Sequence of the second protein:
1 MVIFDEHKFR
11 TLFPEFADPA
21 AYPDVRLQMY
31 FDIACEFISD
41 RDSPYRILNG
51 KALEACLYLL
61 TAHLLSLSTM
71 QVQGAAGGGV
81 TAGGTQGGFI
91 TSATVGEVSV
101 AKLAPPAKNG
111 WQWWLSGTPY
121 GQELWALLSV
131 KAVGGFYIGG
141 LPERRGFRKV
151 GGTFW

The following describes two proteins that form a bound complex.

Residue-level contacts at the interface:
Residue F228 in the first protein interacts with residue I138 in the second protein (closest heavy-atom distance 4.8 Å).
Residue K220 in the first protein interacts with residue W111 in the second protein (closest heavy-atom distance 4.0 Å).
Residue I236 in the first protein interacts with residue G139 in the second protein (closest heavy-atom distance 4.1 Å).
Residue P203 in the first protein is in contact with residue F147 in the second protein (closest heavy-atom distance 3.8 Å).
Residue R197 in the first protein contacts residue K149 in the second protein (closest heavy-atom distance 3.4 Å).
Residue N200 in the first protein is in contact with residue F147 in the second protein (closest heavy-atom distance 4.1 Å).
Residue N229 in the first protein is in contact with residue I138 in the second protein (closest heavy-atom distance 3.9 Å).
Residue I222 in the first protein interacts with residue L48 in the second protein (closest heavy-atom distance 4.3 Å).
Residue R197 in the first protein is in contact with residue V150 in the second protein (closest heavy-atom distance 3.3 Å).
Residue N224 in the first protein contacts residue S39 in the second protein (closest heavy-atom distance 3.7 Å).
Residue A233 in the first protein interacts with residue I138 in the second protein (closest heavy-atom distance 4.2 Å).
Residue E219 in the first protein interacts with residue W111 in the second protein (closest heavy-atom distance 4.8 Å).
Residue I222 in the first protein contacts residue L128 in the second protein (closest heavy-atom distance 4.0 Å).
Residue A223 in the first protein is in contact with residue S39 in the second protein (closest heavy-atom distance 3.7 Å).
Residue V218 in the first protein contacts residue G134 in the second protein (closest heavy-atom distance 4.6 Å).
Residue K220 in the first protein interacts with residue N109 in the second protein (closest heavy-atom distance 3.6 Å).
Residue E225 in the first protein is in contact with residue Y45 in the second protein (closest heavy-atom distance 4.4 Å).
Residue I222 in the first protein is in contact with residue F136 in the second protein (closest heavy-atom distance 4.1 Å).
Residue E219 in the first protein interacts with residue L128 in the second protein (closest heavy-atom distance 3.2 Å).
Residue L204 in the first protein interacts with residue F147 in the second protein (closest heavy-atom distance 3.6 Å).
Residue R197 in the first protein is in contact with residue R148 in the second protein (closest heavy-atom distance 3.6 Å).
Residue L204 in the first protein contacts residue K149 in the second protein (closest heavy-atom distance 4.5 Å).
Residue E219 in the first protein is in contact with residue W125 in the second protein (closest heavy-atom distance 3.1 Å).
Residue L204 in the first protein interacts with residue R144 in the second protein (closest heavy-atom distance 3.8 Å).
Residue M207 in the first protein contacts residue E143 in the second protein (closest heavy-atom distance 4.1 Å).
Residue I222 in the first protein interacts with residue K131 in the second protein (closest heavy-atom distance 3.8 Å).
Residue A223 in the first protein is in contact with residue R46 in the second protein (closest heavy-atom distance 4.1 Å).
Residue E219 in the first protein contacts residue S129 in the second protein (closest heavy-atom distance 2.9 Å).
Residue V218 in the first protein is in contact with residue A132 in the second protein (closest heavy-atom distance 3.4 Å).
Residue E226 in the first protein interacts with residue R41 in the second protein (closest heavy-atom distance 3.5 Å).
Residue N229 in the first protein interacts with residue F136 in the second protein (closest heavy-atom distance 4.2 Å).
Residue N224 in the first protein contacts residue R46 in the second protein (closest heavy-atom distance 4.3 Å).
Residue E226 in the first protein is in contact with residue S39 in the second protein (closest heavy-atom distance 4.7 Å).
Residue N224 in the first protein contacts residue F37 in the second protein (closest heavy-atom distance 4.2 Å).
Residue D217 in the first protein contacts residue Q112 in the second protein (closest heavy-atom distance 4.5 Å).
Residue N224 in the first protein contacts residue I38 in the second protein (closest heavy-atom distance 4.8 Å).
Residue I222 in the first protein is in contact with residue A132 in the second protein (closest heavy-atom distance 3.9 Å).
Residue I222 in the first protein interacts with residue R46 in the second protein (closest heavy-atom distance 4.8 Å).
Residue E225 in the first protein is in contact with residue R46 in the second protein (closest heavy-atom distance 3.5 Å).
Residue E225 in the first protein is in contact with residue I47 in the second protein (closest heavy-atom distance 3.5 Å).
Residue D217 in the first protein contacts residue N109 in the second protein (closest heavy-atom distance 3.6 Å).
Residue A221 in the first protein contacts residue F136 in the second protein (closest heavy-atom distance 4.7 Å).
Residue Y193 in the first protein contacts residue V150 in the second protein (closest heavy-atom distance 4.1 Å).
Residue M207 in the first protein interacts with residue F147 in the second protein (closest heavy-atom distance 4.7 Å).
Residue A223 in the first protein contacts residue I38 in the second protein (closest heavy-atom distance 3.3 Å).
Residue E225 in the first protein is in contact with residue F136 in the second protein (closest heavy-atom distance 4.5 Å).
Residue N200 in the first protein is in contact with residue R148 in the second protein (closest heavy-atom distance 3.1 Å).
Residue I236 in the first protein interacts with residue I138 in the second protein (closest heavy-atom distance 4.7 Å).
Residue A223 in the first protein contacts residue F37 in the second protein (closest heavy-atom distance 4.7 Å).
Residue F228 in the first protein interacts with residue F136 in the second protein (closest heavy-atom distance 4.4 Å).
Residue L232 in the first protein is in contact with residue I138 in the second protein (closest heavy-atom distance 3.5 Å).
Residue E219 in the first protein contacts residue A132 in the second protein (closest heavy-atom distance 4.0 Å).
Residue I222 in the first protein contacts residue I47 in the second protein (closest heavy-atom distance 4.3 Å).
Residue E219 in the first protein is in contact with residue Q112 in the second protein (closest heavy-atom distance 3.4 Å).
Residue N224 in the first protein interacts with residue E36 in the second protein (closest heavy-atom distance 4.7 Å).

Sequence of the first protein:
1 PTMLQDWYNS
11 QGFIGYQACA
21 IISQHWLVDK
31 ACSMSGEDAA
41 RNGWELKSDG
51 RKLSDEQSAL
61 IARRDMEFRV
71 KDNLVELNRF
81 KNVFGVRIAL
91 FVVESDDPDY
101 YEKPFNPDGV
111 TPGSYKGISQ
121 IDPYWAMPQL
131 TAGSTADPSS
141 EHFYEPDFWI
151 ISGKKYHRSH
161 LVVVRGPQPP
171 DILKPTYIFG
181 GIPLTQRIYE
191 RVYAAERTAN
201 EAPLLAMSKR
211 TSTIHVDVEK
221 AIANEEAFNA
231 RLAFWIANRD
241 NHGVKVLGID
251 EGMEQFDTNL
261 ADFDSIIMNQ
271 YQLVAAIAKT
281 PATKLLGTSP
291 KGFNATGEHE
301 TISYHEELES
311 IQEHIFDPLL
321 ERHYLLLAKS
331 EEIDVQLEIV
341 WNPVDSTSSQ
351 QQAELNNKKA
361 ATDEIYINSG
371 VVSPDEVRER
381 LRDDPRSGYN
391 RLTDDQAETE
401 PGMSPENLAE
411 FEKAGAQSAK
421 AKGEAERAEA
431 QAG